Sequence of chain B:
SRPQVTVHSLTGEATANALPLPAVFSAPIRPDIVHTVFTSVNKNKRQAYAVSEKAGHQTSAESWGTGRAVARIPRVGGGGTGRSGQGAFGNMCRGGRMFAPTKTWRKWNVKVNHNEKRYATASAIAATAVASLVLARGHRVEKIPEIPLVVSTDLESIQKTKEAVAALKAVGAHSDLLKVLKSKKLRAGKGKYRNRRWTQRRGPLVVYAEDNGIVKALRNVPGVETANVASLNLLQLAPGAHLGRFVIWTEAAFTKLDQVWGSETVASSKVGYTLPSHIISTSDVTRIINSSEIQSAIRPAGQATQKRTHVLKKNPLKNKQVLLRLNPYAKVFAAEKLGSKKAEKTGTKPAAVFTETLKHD

Sequence of chain A:
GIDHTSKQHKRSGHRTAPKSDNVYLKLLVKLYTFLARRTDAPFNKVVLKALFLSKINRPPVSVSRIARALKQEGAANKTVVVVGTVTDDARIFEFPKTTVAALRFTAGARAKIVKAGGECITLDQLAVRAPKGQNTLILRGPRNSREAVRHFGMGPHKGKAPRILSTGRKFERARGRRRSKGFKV

Residue-level contacts at the interface:
Residue I295 in chain B interacts with residue P132 in chain A (closest heavy-atom distance 4.8 Å).
Residue I289 in chain B interacts with residue L32 in chain A (closest heavy-atom distance 4.7 Å).
Residue R31 in chain B interacts with residue S21 in chain A (closest heavy-atom distance 4.9 Å).
Residue V286 in chain B contacts residue L32 in chain A (closest heavy-atom distance 4.2 Å).
Residue I295 in chain B interacts with residue V129 in chain A (closest heavy-atom distance 4.6 Å).
Residue R31 in chain B is in contact with residue N23 in chain A (closest heavy-atom distance 3.3 Å).
Residue I299 in chain B interacts with residue T40 in chain A (closest heavy-atom distance 3.3 Å).
Residue P301 in chain B interacts with residue R39 in chain A (closest heavy-atom distance 3.6 Å).
Residue A302 in chain B interacts with residue R39 in chain A (closest heavy-atom distance 3.0 Å).
Residue I30 in chain B interacts with residue Y25 in chain A (closest heavy-atom distance 3.4 Å).
Residue R31 in chain B interacts with residue Y25 in chain A (closest heavy-atom distance 4.0 Å).
Residue I280 in chain B contacts residue Y25 in chain A (closest heavy-atom distance 3.7 Å).
Residue I299 in chain B is in contact with residue F35 in chain A (closest heavy-atom distance 3.5 Å).
Residue I295 in chain B contacts residue A128 in chain A (closest heavy-atom distance 4.5 Å).
Residue E294 in chain B is in contact with residue P132 in chain A (closest heavy-atom distance 3.9 Å).
Residue I281 in chain B is in contact with residue D125 in chain A (closest heavy-atom distance 4.1 Å).
Residue E294 in chain B is in contact with residue V129 in chain A (closest heavy-atom distance 4.3 Å).
Residue R300 in chain B contacts residue T40 in chain A (closest heavy-atom distance 4.7 Å).
Residue A298 in chain B interacts with residue P132 in chain A (closest heavy-atom distance 4.1 Å).
Residue I280 in chain B contacts residue R105 in chain A (closest heavy-atom distance 4.7 Å).
Residue A298 in chain B contacts residue R39 in chain A (closest heavy-atom distance 3.6 Å).
Residue I289 in chain B is in contact with residue A128 in chain A (closest heavy-atom distance 4.8 Å).
Residue I280 in chain B contacts residue L124 in chain A (closest heavy-atom distance 4.8 Å).
Residue I290 in chain B interacts with residue L32 in chain A (closest heavy-atom distance 3.7 Å).
Residue S284 in chain B contacts residue L28 in chain A (closest heavy-atom distance 4.9 Å).
Residue T283 in chain B interacts with residue D125 in chain A (closest heavy-atom distance 4.2 Å).
Residue I281 in chain B interacts with residue L29 in chain A (closest heavy-atom distance 4.3 Å).
Residue I281 in chain B is in contact with residue L28 in chain A (closest heavy-atom distance 4.1 Å).
Residue R31 in chain B contacts residue D22 in chain A (closest heavy-atom distance 5.0 Å).
Residue S282 in chain B is in contact with residue D125 in chain A (closest heavy-atom distance 3.5 Å).
Residue I299 in chain B interacts with residue R39 in chain A (closest heavy-atom distance 3.3 Å).
Residue A298 in chain B contacts residue T40 in chain A (closest heavy-atom distance 3.6 Å).
Residue I280 in chain B is in contact with residue N23 in chain A (closest heavy-atom distance 4.5 Å).
Residue I295 in chain B is in contact with residue L36 in chain A (closest heavy-atom distance 4.9 Å).
Residue I281 in chain B is in contact with residue T123 in chain A (closest heavy-atom distance 4.9 Å).
Residue A298 in chain B contacts residue K133 in chain A (closest heavy-atom distance 3.3 Å).
Residue V286 in chain B contacts residue L28 in chain A (closest heavy-atom distance 3.6 Å).
Residue I280 in chain B is in contact with residue D125 in chain A (closest heavy-atom distance 4.2 Å).
Residue R31 in chain B contacts residue V24 in chain A (closest heavy-atom distance 4.8 Å).
Residue S278 in chain B contacts residue R111 in chain A (closest heavy-atom distance 4.4 Å).
Residue I280 in chain B is in contact with residue L104 in chain A (closest heavy-atom distance 3.9 Å).
Residue V286 in chain B contacts residue K31 in chain A (closest heavy-atom distance 4.8 Å).
Residue S284 in chain B is in contact with residue Y25 in chain A (closest heavy-atom distance 3.9 Å).
Residue D33 in chain B contacts residue N23 in chain A (closest heavy-atom distance 4.2 Å).
Residue H279 in chain B contacts residue Y25 in chain A (closest heavy-atom distance 4.3 Å).
Residue R300 in chain B contacts residue R38 in chain A (closest heavy-atom distance 3.4 Å).
Residue I289 in chain B interacts with residue D125 in chain A (closest heavy-atom distance 4.1 Å).
Residue S297 in chain B interacts with residue K133 in chain A (closest heavy-atom distance 4.3 Å).
Residue S292 in chain B is in contact with residue V129 in chain A (closest heavy-atom distance 5.0 Å).
Residue I290 in chain B interacts with residue F35 in chain A (closest heavy-atom distance 3.8 Å).
Residue T275 in chain B is in contact with residue A108 in chain A (closest heavy-atom distance 4.8 Å).
Residue P29 in chain B contacts residue Y25 in chain A (closest heavy-atom distance 4.2 Å).
Residue I281 in chain B interacts with residue Y25 in chain A (closest heavy-atom distance 3.2 Å).
Residue D33 in chain B is in contact with residue D22 in chain A (closest heavy-atom distance 3.9 Å).
Residue I280 in chain B interacts with residue T123 in chain A (closest heavy-atom distance 3.7 Å).
Residue R300 in chain B interacts with residue R39 in chain A (closest heavy-atom distance 2.7 Å).
Residue I289 in chain B is in contact with residue V129 in chain A (closest heavy-atom distance 4.6 Å).
Residue H279 in chain B interacts with residue T123 in chain A (closest heavy-atom distance 4.1 Å).

This data describes a binding interaction between two proteins.